Interface contacts:
Residue F185 in chain A is in contact with residue T87 in chain B (closest heavy-atom distance 3.1 Å).
Residue S26 in chain A interacts with residue F77 in chain B (closest heavy-atom distance 3.7 Å).
Residue Y137 in chain A is in contact with residue S72 in chain B (closest heavy-atom distance 3.7 Å).
Residue G21 in chain A interacts with residue N76 in chain B (closest heavy-atom distance 3.7 Å).
Residue I54 in chain A is in contact with residue I91 in chain B (closest heavy-atom distance 3.7 Å).
Residue I59 in chain A is in contact with residue L96 in chain B (closest heavy-atom distance 3.6 Å).
Residue G58 in chain A contacts residue L94 in chain B (closest heavy-atom distance 4.3 Å).
Residue I50 in chain A is in contact with residue L88 in chain B (closest heavy-atom distance 3.4 Å).
Residue D23 in chain A contacts residue N76 in chain B (closest heavy-atom distance 2.9 Å).
Residue F185 in chain A is in contact with residue F90 in chain B (closest heavy-atom distance 3.9 Å).
Residue T174 in chain A is in contact with residue L94 in chain B (closest heavy-atom distance 3.9 Å).
Residue V47 in chain A is in contact with residue T87 in chain B (closest heavy-atom distance 4.1 Å).
Residue F171 in chain A interacts with residue L96 in chain B (closest heavy-atom distance 3.8 Å).
Residue Q133 in chain A contacts residue G73 in chain B (closest heavy-atom distance 4.3 Å).
Residue Q25 in chain A is in contact with residue T79 in chain B (closest heavy-atom distance 4.1 Å).
Residue S178 in chain A is in contact with residue F90 in chain B (closest heavy-atom distance 3.5 Å).
Residue I50 in chain A contacts residue I91 in chain B (closest heavy-atom distance 3.7 Å).
Residue Q19 in chain A contacts residue S72 in chain B (closest heavy-atom distance 3.0 Å).
Residue D23 in chain A is in contact with residue M78 in chain B (closest heavy-atom distance 3.0 Å).
Residue D23 in chain A contacts residue F77 in chain B (closest heavy-atom distance 4.1 Å).
Residue R36 in chain A is in contact with residue R80 in chain B (closest heavy-atom distance 4.2 Å).
Residue P55 in chain A is in contact with residue V95 in chain B (closest heavy-atom distance 3.7 Å).
Residue E191 in chain A interacts with residue S71 in chain B (closest heavy-atom distance 2.6 Å).
Residue F185 in chain A contacts residue A83 in chain B (closest heavy-atom distance 4.3 Å).
Residue E195 in chain A is in contact with residue R80 in chain B (closest heavy-atom distance 2.7 Å).
Residue F40 in chain A contacts residue R80 in chain B (closest heavy-atom distance 3.6 Å).
Residue P57 in chain A contacts residue V95 in chain B (closest heavy-atom distance 4.4 Å).
Residue D23 in chain A interacts with residue S74 in chain B (closest heavy-atom distance 4.4 Å).
Residue I92 in chain A interacts with residue F90 in chain B (closest heavy-atom distance 3.9 Å).
Residue D23 in chain A is in contact with residue S72 in chain B (closest heavy-atom distance 2.8 Å).
Residue R136 in chain A is in contact with residue S72 in chain B (closest heavy-atom distance 2.8 Å).
Residue W188 in chain A interacts with residue M78 in chain B (closest heavy-atom distance 3.4 Å).
Residue F24 in chain A is in contact with residue F77 in chain B (closest heavy-atom distance 3.2 Å).
Residue Q25 in chain A interacts with residue F77 in chain B (closest heavy-atom distance 4.0 Å).
Residue G58 in chain A contacts residue L96 in chain B (closest heavy-atom distance 3.8 Å).
Residue Q19 in chain A is in contact with residue G73 in chain B (closest heavy-atom distance 2.6 Å).
Residue P20 in chain A is in contact with residue S74 in chain B (closest heavy-atom distance 4.1 Å).
Residue L22 in chain A contacts residue N76 in chain B (closest heavy-atom distance 4.0 Å).
Residue F24 in chain A contacts residue N76 in chain B (closest heavy-atom distance 3.6 Å).
Residue Q19 in chain A interacts with residue S74 in chain B (closest heavy-atom distance 3.7 Å).
Residue P20 in chain A interacts with residue N76 in chain B (closest heavy-atom distance 4.1 Å).
Residue E33 in chain A interacts with residue R80 in chain B (closest heavy-atom distance 2.8 Å).
Residue V47 in chain A is in contact with residue L88 in chain B (closest heavy-atom distance 3.9 Å).
Residue Q133 in chain A contacts residue S71 in chain B (closest heavy-atom distance 2.9 Å).
Residue P57 in chain A interacts with residue L94 in chain B (closest heavy-atom distance 3.3 Å).
Residue R136 in chain A interacts with residue S71 in chain B (closest heavy-atom distance 3.6 Å).
Residue W188 in chain A is in contact with residue L84 in chain B (closest heavy-atom distance 4.1 Å).
Residue W188 in chain A contacts residue A83 in chain B (closest heavy-atom distance 4.0 Å).
Residue F93 in chain A is in contact with residue T87 in chain B (closest heavy-atom distance 3.9 Å).
Residue I92 in chain A contacts residue I91 in chain B (closest heavy-atom distance 4.0 Å).
Residue F185 in chain A contacts residue A86 in chain B (closest heavy-atom distance 4.1 Å).
Residue Q25 in chain A interacts with residue M78 in chain B (closest heavy-atom distance 3.4 Å).
Residue Q25 in chain A is in contact with residue R80 in chain B (closest heavy-atom distance 3.9 Å).
Residue I54 in chain A interacts with residue V95 in chain B (closest heavy-atom distance 4.2 Å).
Residue F24 in chain A is in contact with residue M78 in chain B (closest heavy-atom distance 3.4 Å).
Residue Q133 in chain A interacts with residue S72 in chain B (closest heavy-atom distance 3.6 Å).
Residue D23 in chain A contacts residue S71 in chain B (closest heavy-atom distance 3.7 Å).
Residue W188 in chain A contacts residue R80 in chain B (closest heavy-atom distance 3.8 Å).
Residue L22 in chain A is in contact with residue M78 in chain B (closest heavy-atom distance 4.0 Å).
Residue G21 in chain A is in contact with residue M78 in chain B (closest heavy-atom distance 3.7 Å).

These two protein chains interact to form a complex.

Sequence of chain B:
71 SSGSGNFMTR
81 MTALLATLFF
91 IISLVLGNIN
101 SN

Sequence of chain A:
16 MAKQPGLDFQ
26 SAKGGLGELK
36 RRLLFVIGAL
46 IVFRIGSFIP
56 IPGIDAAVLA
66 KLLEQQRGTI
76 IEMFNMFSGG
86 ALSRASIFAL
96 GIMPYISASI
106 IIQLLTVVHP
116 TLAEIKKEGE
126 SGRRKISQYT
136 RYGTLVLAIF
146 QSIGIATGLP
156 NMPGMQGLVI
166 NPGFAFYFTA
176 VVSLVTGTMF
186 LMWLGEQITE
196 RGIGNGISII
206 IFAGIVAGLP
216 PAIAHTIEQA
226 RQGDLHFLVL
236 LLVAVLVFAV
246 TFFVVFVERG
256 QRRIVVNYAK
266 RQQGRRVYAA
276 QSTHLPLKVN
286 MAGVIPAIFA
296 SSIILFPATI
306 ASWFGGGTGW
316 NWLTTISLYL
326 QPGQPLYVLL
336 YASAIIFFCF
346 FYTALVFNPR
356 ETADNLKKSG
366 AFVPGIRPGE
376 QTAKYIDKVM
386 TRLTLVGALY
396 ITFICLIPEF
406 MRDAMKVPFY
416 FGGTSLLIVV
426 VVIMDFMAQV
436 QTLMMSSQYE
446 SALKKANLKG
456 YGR